Sequence of chain A:
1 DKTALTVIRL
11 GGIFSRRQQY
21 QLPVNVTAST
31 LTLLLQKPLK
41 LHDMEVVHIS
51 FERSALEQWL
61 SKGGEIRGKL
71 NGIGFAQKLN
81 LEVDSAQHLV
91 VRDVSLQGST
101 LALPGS

Sequence of chain B:
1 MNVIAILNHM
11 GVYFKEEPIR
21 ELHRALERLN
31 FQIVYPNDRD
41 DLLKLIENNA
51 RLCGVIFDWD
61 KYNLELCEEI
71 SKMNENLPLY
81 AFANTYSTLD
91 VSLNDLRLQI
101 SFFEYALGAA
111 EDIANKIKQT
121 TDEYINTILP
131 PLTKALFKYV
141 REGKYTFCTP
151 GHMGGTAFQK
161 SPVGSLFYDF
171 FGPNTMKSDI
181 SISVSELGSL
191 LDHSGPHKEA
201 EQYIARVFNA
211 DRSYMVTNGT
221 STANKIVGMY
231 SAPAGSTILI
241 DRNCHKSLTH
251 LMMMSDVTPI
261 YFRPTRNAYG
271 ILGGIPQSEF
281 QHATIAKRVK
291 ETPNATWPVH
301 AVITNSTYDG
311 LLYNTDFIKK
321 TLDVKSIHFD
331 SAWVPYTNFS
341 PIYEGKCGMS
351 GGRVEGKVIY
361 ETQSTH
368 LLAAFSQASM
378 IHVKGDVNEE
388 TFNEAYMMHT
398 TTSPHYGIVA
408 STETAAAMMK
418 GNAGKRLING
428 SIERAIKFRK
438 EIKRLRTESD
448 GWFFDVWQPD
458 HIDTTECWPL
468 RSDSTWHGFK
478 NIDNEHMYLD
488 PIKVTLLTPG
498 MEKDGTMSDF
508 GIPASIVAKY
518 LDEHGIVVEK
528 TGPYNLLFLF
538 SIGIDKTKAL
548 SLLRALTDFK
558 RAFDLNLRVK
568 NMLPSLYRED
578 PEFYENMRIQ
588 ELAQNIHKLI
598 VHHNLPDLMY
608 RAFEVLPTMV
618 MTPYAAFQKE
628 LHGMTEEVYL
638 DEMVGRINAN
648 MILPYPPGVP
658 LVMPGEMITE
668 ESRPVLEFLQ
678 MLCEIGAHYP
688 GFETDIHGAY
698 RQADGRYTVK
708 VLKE

Residue-level contacts at the interface:
Residue V384 in chain B contacts residue F14 in chain A (closest heavy-atom distance 3.9 Å).
Residue N390 in chain B contacts residue I13 in chain A (closest heavy-atom distance 4.2 Å).
Residue E387 in chain B is in contact with residue G12 in chain A (closest heavy-atom distance 2.6 Å).
Residue T388 in chain B is in contact with residue I13 in chain A (closest heavy-atom distance 4.1 Å).
Residue E387 in chain B contacts residue G11 in chain A (closest heavy-atom distance 5.0 Å).
Residue N385 in chain B is in contact with residue I13 in chain A (closest heavy-atom distance 2.4 Å).
Residue E387 in chain B contacts residue I13 in chain A (closest heavy-atom distance 1.9 Å).
Residue E386 in chain B is in contact with residue I13 in chain A (closest heavy-atom distance 0.8 Å).
Residue E386 in chain B is in contact with residue F14 in chain A (closest heavy-atom distance 2.0 Å).
Residue E387 in chain B interacts with residue F14 in chain A (closest heavy-atom distance 4.6 Å).
Residue E386 in chain B is in contact with residue G12 in chain A (closest heavy-atom distance 3.4 Å).
Residue V384 in chain B contacts residue I13 in chain A (closest heavy-atom distance 2.6 Å).
Residue N385 in chain B is in contact with residue F14 in chain A (closest heavy-atom distance 4.6 Å).
Residue F389 in chain B is in contact with residue I13 in chain A (closest heavy-atom distance 4.3 Å).

These two protein chains interact to form a complex.